Sequence of the second protein:
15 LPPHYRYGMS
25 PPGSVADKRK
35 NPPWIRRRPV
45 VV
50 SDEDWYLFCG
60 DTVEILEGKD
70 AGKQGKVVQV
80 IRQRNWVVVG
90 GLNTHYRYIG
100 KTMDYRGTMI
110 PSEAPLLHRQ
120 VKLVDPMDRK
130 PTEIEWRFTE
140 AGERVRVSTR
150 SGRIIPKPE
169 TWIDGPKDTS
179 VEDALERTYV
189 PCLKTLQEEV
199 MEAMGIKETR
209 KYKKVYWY

Interface contacts:
Residue E206 in the second protein contacts residue L127 in the first protein (closest heavy-atom distance 3.6 Å).
Residue L183 in the second protein interacts with residue P79 in the first protein (closest heavy-atom distance 4.0 Å).
Residue M202 in the second protein is in contact with residue V62 in the first protein (closest heavy-atom distance 3.7 Å).
Residue P174 in the second protein interacts with residue K71 in the first protein (closest heavy-atom distance 3.8 Å).
Residue W215 in the second protein contacts residue P132 in the first protein (closest heavy-atom distance 3.5 Å).
Residue E184 in the second protein is in contact with residue K69 in the first protein (closest heavy-atom distance 4.8 Å).
Residue M202 in the second protein contacts residue V61 in the first protein (closest heavy-atom distance 3.7 Å).
Residue K175 in the second protein interacts with residue K71 in the first protein (closest heavy-atom distance 3.5 Å).
Residue Y210 in the second protein contacts residue R133 in the first protein (closest heavy-atom distance 4.7 Å).
Residue E196 in the second protein interacts with residue K126 in the first protein (closest heavy-atom distance 3.6 Å).
Residue R208 in the second protein contacts residue L127 in the first protein (closest heavy-atom distance 4.3 Å).
Residue D176 in the second protein interacts with residue K71 in the first protein (closest heavy-atom distance 3.4 Å).
Residue D181 in the second protein is in contact with residue K69 in the first protein (closest heavy-atom distance 3.5 Å).
Residue S178 in the second protein is in contact with residue S75 in the first protein (closest heavy-atom distance 3.4 Å).
Residue A182 in the second protein interacts with residue V74 in the first protein (closest heavy-atom distance 3.9 Å).
Residue L191 in the second protein interacts with residue A95 in the first protein (closest heavy-atom distance 4.8 Å).
Residue T177 in the second protein interacts with residue K69 in the first protein (closest heavy-atom distance 4.6 Å).
Residue I204 in the second protein contacts residue V61 in the first protein (closest heavy-atom distance 3.6 Å).
Residue Q195 in the second protein contacts residue F135 in the first protein (closest heavy-atom distance 3.1 Å).
Residue D172 in the second protein is in contact with residue S75 in the first protein (closest heavy-atom distance 3.1 Å).
Residue D176 in the second protein interacts with residue S75 in the first protein (closest heavy-atom distance 3.6 Å).
Residue K175 in the second protein is in contact with residue P72 in the first protein (closest heavy-atom distance 4.0 Å).
Residue Y187 in the second protein interacts with residue E94 in the first protein (closest heavy-atom distance 4.2 Å).
Residue M202 in the second protein is in contact with residue P63 in the first protein (closest heavy-atom distance 4.3 Å).
Residue E196 in the second protein is in contact with residue F128 in the first protein (closest heavy-atom distance 3.3 Å).
Residue L191 in the second protein interacts with residue L91 in the first protein (closest heavy-atom distance 3.4 Å).
Residue Q195 in the second protein is in contact with residue F128 in the first protein (closest heavy-atom distance 3.5 Å).
Residue C190 in the second protein contacts residue L91 in the first protein (closest heavy-atom distance 4.1 Å).
Residue Q195 in the second protein contacts residue R137 in the first protein (closest heavy-atom distance 3.8 Å).
Residue R208 in the second protein contacts residue E55 in the first protein (closest heavy-atom distance 3.1 Å).
Residue W170 in the second protein contacts residue Y76 in the first protein (closest heavy-atom distance 3.7 Å).
Residue T177 in the second protein interacts with residue K71 in the first protein (closest heavy-atom distance 3.6 Å).
Residue V198 in the second protein contacts residue V61 in the first protein (closest heavy-atom distance 4.7 Å).
Residue V179 in the second protein interacts with residue A78 in the first protein (closest heavy-atom distance 3.4 Å).
Residue Y210 in the second protein interacts with residue N134 in the first protein (closest heavy-atom distance 3.1 Å).
Residue L191 in the second protein contacts residue G118 in the first protein (closest heavy-atom distance 3.3 Å).
Residue W170 in the second protein interacts with residue S75 in the first protein (closest heavy-atom distance 4.6 Å).
Residue P189 in the second protein is in contact with residue E94 in the first protein (closest heavy-atom distance 3.3 Å).
Residue T177 in the second protein interacts with residue Y73 in the first protein (closest heavy-atom distance 3.2 Å).
Residue T193 in the second protein interacts with residue L130 in the first protein (closest heavy-atom distance 3.6 Å).
Residue T177 in the second protein interacts with residue L70 in the first protein (closest heavy-atom distance 4.5 Å).
Residue K175 in the second protein interacts with residue Y73 in the first protein (closest heavy-atom distance 3.4 Å).
Residue D176 in the second protein is in contact with residue V74 in the first protein (closest heavy-atom distance 3.5 Å).
Residue V179 in the second protein is in contact with residue P79 in the first protein (closest heavy-atom distance 4.0 Å).
Residue V179 in the second protein contacts residue S75 in the first protein (closest heavy-atom distance 3.4 Å).
Residue Y187 in the second protein is in contact with residue L91 in the first protein (closest heavy-atom distance 4.5 Å).
Residue W215 in the second protein interacts with residue R133 in the first protein (closest heavy-atom distance 3.9 Å).
Residue T177 in the second protein is in contact with residue S75 in the first protein (closest heavy-atom distance 3.8 Å).
Residue D181 in the second protein interacts with residue L70 in the first protein (closest heavy-atom distance 3.9 Å).
Residue Y187 in the second protein contacts residue L86 in the first protein (closest heavy-atom distance 4.5 Å).
Residue M199 in the second protein contacts residue L127 in the first protein (closest heavy-atom distance 4.5 Å).
Residue Y210 in the second protein contacts residue L127 in the first protein (closest heavy-atom distance 4.4 Å).
Residue T177 in the second protein contacts residue V74 in the first protein (closest heavy-atom distance 3.6 Å).
Residue V179 in the second protein interacts with residue L77 in the first protein (closest heavy-atom distance 3.6 Å).
Residue D176 in the second protein contacts residue Y73 in the first protein (closest heavy-atom distance 3.3 Å).
Residue Y210 in the second protein is in contact with residue K126 in the first protein (closest heavy-atom distance 4.7 Å).
Residue W170 in the second protein contacts residue L77 in the first protein (closest heavy-atom distance 4.5 Å).
Residue M199 in the second protein interacts with residue F128 in the first protein (closest heavy-atom distance 3.8 Å).
Residue T169 in the second protein contacts residue L77 in the first protein (closest heavy-atom distance 4.1 Å).
Residue K212 in the second protein is in contact with residue E124 in the first protein (closest heavy-atom distance 2.8 Å).

These two protein chains interact to form a complex.

Sequence of the first protein:
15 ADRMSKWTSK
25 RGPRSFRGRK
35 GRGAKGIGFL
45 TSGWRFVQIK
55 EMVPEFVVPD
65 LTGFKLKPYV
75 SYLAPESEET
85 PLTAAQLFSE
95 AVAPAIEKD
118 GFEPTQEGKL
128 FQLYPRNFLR